Sequence of the second protein:
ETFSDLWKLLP

The following describes two proteins that form a bound complex.

Contacts between the two chains:
Residue G42 in the first protein interacts with residue F5 in the second protein (closest heavy-atom distance 3.7 Å).
Residue V77 in the first protein is in contact with residue L8 in the second protein (closest heavy-atom distance 3.6 Å).
Residue K78 in the first protein contacts residue L8 in the second protein (closest heavy-atom distance 4.8 Å).
Residue V59 in the first protein contacts residue F5 in the second protein (closest heavy-atom distance 3.8 Å).
Residue Q56 in the first protein contacts residue F5 in the second protein (closest heavy-atom distance 2.7 Å).
Residue L41 in the first protein interacts with residue W9 in the second protein (closest heavy-atom distance 3.8 Å).
Residue Q56 in the first protein contacts residue T4 in the second protein (closest heavy-atom distance 3.1 Å).
Residue V77 in the first protein contacts residue W9 in the second protein (closest heavy-atom distance 4.0 Å).
Residue Q56 in the first protein is in contact with residue E3 in the second protein (closest heavy-atom distance 3.4 Å).
Residue Y51 in the first protein is in contact with residue F5 in the second protein (closest heavy-atom distance 3.9 Å).
Residue H57 in the first protein is in contact with residue E3 in the second protein (closest heavy-atom distance 3.0 Å).
Residue K78 in the first protein contacts residue E3 in the second protein (closest heavy-atom distance 3.7 Å).
Residue F75 in the first protein interacts with residue W9 in the second protein (closest heavy-atom distance 4.3 Å).
Residue I45 in the first protein interacts with residue W9 in the second protein (closest heavy-atom distance 3.8 Å).
Residue M46 in the first protein is in contact with residue W9 in the second protein (closest heavy-atom distance 4.8 Å).
Residue Y84 in the first protein contacts residue P13 in the second protein (closest heavy-atom distance 3.2 Å).
Residue V77 in the first protein contacts residue L12 in the second protein (closest heavy-atom distance 3.5 Å).
Residue H80 in the first protein contacts residue L12 in the second protein (closest heavy-atom distance 3.8 Å).
Residue Q56 in the first protein interacts with residue L8 in the second protein (closest heavy-atom distance 4.8 Å).
Residue L38 in the first protein interacts with residue W9 in the second protein (closest heavy-atom distance 3.0 Å).
Residue L38 in the first protein is in contact with residue L12 in the second protein (closest heavy-atom distance 3.7 Å).
Residue F39 in the first protein contacts residue W9 in the second protein (closest heavy-atom distance 4.7 Å).
Residue V77 in the first protein interacts with residue F5 in the second protein (closest heavy-atom distance 3.5 Å).
Residue I83 in the first protein contacts residue L12 in the second protein (closest heavy-atom distance 3.9 Å).
Residue L38 in the first protein is in contact with residue P13 in the second protein (closest heavy-atom distance 4.2 Å).
Residue M46 in the first protein contacts residue F5 in the second protein (closest heavy-atom distance 3.5 Å).
Residue I45 in the first protein interacts with residue F5 in the second protein (closest heavy-atom distance 3.4 Å).
Residue M46 in the first protein contacts residue S6 in the second protein (closest heavy-atom distance 3.1 Å).
Residue G42 in the first protein interacts with residue W9 in the second protein (closest heavy-atom distance 3.2 Å).
Residue H80 in the first protein is in contact with residue L11 in the second protein (closest heavy-atom distance 3.4 Å).
Residue M46 in the first protein interacts with residue K10 in the second protein (closest heavy-atom distance 4.2 Å).
Residue Y84 in the first protein contacts residue L12 in the second protein (closest heavy-atom distance 3.4 Å).
Residue Q55 in the first protein is in contact with residue E3 in the second protein (closest heavy-atom distance 4.5 Å).
Residue H57 in the first protein interacts with residue L8 in the second protein (closest heavy-atom distance 4.0 Å).
Residue I83 in the first protein contacts residue W9 in the second protein (closest heavy-atom distance 4.1 Å).

Sequence of the first protein:
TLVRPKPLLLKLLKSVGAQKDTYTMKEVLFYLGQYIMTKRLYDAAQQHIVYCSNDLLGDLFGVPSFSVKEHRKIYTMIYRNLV